Sequence of chain B:
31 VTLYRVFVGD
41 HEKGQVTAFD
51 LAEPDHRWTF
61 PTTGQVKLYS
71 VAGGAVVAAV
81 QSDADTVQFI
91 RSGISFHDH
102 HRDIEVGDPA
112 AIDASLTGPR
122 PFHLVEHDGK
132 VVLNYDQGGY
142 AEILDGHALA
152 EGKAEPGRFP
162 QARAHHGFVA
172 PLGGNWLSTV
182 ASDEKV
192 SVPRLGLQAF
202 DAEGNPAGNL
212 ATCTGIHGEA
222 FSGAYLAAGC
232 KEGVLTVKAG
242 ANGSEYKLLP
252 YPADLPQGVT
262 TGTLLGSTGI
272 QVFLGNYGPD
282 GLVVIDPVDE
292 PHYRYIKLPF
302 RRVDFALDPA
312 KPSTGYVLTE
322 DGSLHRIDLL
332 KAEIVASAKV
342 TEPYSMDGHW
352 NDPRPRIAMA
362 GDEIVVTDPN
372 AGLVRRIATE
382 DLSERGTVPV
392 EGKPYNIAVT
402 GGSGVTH

Contacts between the two chains:
Residue D353 in chain A interacts with residue E291 in chain B (closest heavy-atom distance 4.9 Å).
Residue G349 in chain A contacts residue E291 in chain B (closest heavy-atom distance 3.7 Å).
Residue H350 in chain A contacts residue E291 in chain B (closest heavy-atom distance 3.5 Å).
Residue D83 in chain A interacts with residue A254 in chain B (closest heavy-atom distance 3.5 Å).

These two protein chains interact to form a complex.

Sequence of chain A:
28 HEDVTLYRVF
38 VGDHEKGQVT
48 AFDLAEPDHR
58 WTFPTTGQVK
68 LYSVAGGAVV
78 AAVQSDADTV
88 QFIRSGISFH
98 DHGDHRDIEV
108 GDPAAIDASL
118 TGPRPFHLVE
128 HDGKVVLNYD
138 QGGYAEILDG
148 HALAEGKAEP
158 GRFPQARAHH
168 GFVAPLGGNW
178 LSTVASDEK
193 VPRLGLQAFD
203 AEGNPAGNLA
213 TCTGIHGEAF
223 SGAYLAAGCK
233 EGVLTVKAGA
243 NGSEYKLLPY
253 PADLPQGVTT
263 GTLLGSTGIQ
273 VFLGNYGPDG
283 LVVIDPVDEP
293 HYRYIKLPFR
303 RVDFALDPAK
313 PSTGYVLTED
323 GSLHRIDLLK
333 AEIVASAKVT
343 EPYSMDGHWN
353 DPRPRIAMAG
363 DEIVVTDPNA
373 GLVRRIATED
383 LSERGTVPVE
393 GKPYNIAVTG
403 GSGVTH